Sequence of the second protein:
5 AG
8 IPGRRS

Residue-level contacts at the interface:
Residue L227 in the first protein contacts residue I8 in the second protein (closest heavy-atom distance 4.1 Å).
Residue L48 in the first protein interacts with residue R11 in the second protein (closest heavy-atom distance 3.4 Å).
Residue E19 in the first protein interacts with residue R11 in the second protein (closest heavy-atom distance 2.8 Å).
Residue N231 in the first protein contacts residue A5 in the second protein (closest heavy-atom distance 3.4 Å).
Residue N231 in the first protein contacts residue G6 in the second protein (closest heavy-atom distance 2.9 Å).
Residue N47 in the first protein interacts with residue G10 in the second protein (closest heavy-atom distance 4.8 Å).
Residue L234 in the first protein contacts residue A5 in the second protein (closest heavy-atom distance 3.6 Å).
Residue L179 in the first protein contacts residue G6 in the second protein (closest heavy-atom distance 3.6 Å).
Residue N47 in the first protein interacts with residue R11 in the second protein (closest heavy-atom distance 3.7 Å).
Residue L223 in the first protein interacts with residue R12 in the second protein (closest heavy-atom distance 3.6 Å).
Residue I224 in the first protein interacts with residue I8 in the second protein (closest heavy-atom distance 3.8 Å).
Residue M27 in the first protein interacts with residue R11 in the second protein (closest heavy-atom distance 4.6 Å).
Residue D220 in the first protein contacts residue R12 in the second protein (closest heavy-atom distance 2.8 Å).
Residue K127 in the first protein is in contact with residue I8 in the second protein (closest heavy-atom distance 3.6 Å).
Residue K54 in the first protein is in contact with residue G10 in the second protein (closest heavy-atom distance 3.7 Å).
Residue E187 in the first protein interacts with residue A5 in the second protein (closest heavy-atom distance 3.4 Å).
Residue V51 in the first protein is in contact with residue G10 in the second protein (closest heavy-atom distance 3.2 Å).
Residue L179 in the first protein contacts residue I8 in the second protein (closest heavy-atom distance 3.5 Å).
Residue V51 in the first protein contacts residue R11 in the second protein (closest heavy-atom distance 3.6 Å).
Residue K54 in the first protein contacts residue I8 in the second protein (closest heavy-atom distance 3.6 Å).
Residue K54 in the first protein contacts residue P9 in the second protein (closest heavy-atom distance 4.0 Å).
Residue V183 in the first protein is in contact with residue A5 in the second protein (closest heavy-atom distance 4.1 Å).
Residue N180 in the first protein contacts residue I8 in the second protein (closest heavy-atom distance 2.8 Å).
Residue W235 in the first protein contacts residue A5 in the second protein (closest heavy-atom distance 3.4 Å).
Residue V183 in the first protein is in contact with residue G6 in the second protein (closest heavy-atom distance 3.5 Å).
Residue G176 in the first protein interacts with residue I8 in the second protein (closest heavy-atom distance 4.1 Å).
Residue L227 in the first protein interacts with residue P9 in the second protein (closest heavy-atom distance 3.7 Å).

Sequence of the first protein:
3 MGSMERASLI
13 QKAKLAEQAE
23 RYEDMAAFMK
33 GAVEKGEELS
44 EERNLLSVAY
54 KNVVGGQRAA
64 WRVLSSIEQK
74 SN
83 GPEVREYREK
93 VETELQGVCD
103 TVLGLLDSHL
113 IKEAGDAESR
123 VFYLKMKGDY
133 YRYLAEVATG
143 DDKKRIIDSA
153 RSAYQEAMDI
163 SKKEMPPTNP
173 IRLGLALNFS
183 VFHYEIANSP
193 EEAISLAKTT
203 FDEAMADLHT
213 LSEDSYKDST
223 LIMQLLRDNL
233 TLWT

These two protein chains interact to form a complex.